Interface contacts:
Residue E201 in chain A is in contact with residue L88 in chain B (closest heavy-atom distance 4.1 Å).
Residue P206 in chain A contacts residue R66 in chain B (closest heavy-atom distance 3.9 Å).

The following describes two proteins that form a bound complex.

Sequence of chain B:
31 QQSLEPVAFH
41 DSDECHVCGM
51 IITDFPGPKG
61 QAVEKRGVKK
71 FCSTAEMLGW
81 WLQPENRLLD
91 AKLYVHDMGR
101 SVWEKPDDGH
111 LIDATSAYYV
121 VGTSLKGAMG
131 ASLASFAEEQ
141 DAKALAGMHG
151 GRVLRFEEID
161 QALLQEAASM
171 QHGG

Sequence of chain A:
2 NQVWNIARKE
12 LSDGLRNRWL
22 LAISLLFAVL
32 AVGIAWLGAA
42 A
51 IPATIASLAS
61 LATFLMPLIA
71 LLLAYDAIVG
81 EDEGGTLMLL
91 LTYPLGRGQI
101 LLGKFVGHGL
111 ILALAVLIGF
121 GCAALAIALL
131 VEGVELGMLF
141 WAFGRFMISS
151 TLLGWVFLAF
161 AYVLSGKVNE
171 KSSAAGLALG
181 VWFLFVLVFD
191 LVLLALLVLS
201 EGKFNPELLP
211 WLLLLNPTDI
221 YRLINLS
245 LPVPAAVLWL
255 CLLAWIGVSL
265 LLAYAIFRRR